Sequence of the second protein:
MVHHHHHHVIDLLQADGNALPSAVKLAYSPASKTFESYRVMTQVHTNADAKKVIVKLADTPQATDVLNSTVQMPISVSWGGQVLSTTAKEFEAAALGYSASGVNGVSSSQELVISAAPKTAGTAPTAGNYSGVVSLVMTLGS

The following describes two proteins that form a bound complex.

Contacts between the two chains:
Residue R92 in the first protein contacts residue T139 in the second protein (closest heavy-atom distance 3.1 Å).
Residue E115 in the first protein contacts residue G132 in the second protein (closest heavy-atom distance 3.2 Å).
Residue T113 in the first protein interacts with residue Y28 in the second protein (closest heavy-atom distance 3.4 Å).
Residue V118 in the first protein contacts residue V134 in the second protein (closest heavy-atom distance 3.6 Å).
Residue R92 in the first protein interacts with residue L140 in the second protein (closest heavy-atom distance 2.2 Å).
Residue E50 in the first protein interacts with residue K56 in the second protein (closest heavy-atom distance 3.1 Å).
Residue I9 in the first protein is in contact with residue I10 in the second protein (closest heavy-atom distance 3.5 Å).
Residue E48 in the first protein contacts residue S142 in the second protein (closest heavy-atom distance 2.7 Å).
Residue I114 in the first protein is in contact with residue S131 in the second protein (closest heavy-atom distance 3.4 Å).
Residue N119 in the first protein is in contact with residue V134 in the second protein (closest heavy-atom distance 2.9 Å).
Residue I114 in the first protein is in contact with residue Y130 in the second protein (closest heavy-atom distance 2.7 Å).
Residue S117 in the first protein interacts with residue V133 in the second protein (closest heavy-atom distance 3.1 Å).
Residue I121 in the first protein is in contact with residue M138 in the second protein (closest heavy-atom distance 2.8 Å).
Residue L116 in the first protein is in contact with residue V24 in the second protein (closest heavy-atom distance 3.5 Å).
Residue Y122 in the first protein interacts with residue D11 in the second protein (closest heavy-atom distance 3.4 Å).
Residue S117 in the first protein is in contact with residue A23 in the second protein (closest heavy-atom distance 3.6 Å).
Residue L116 in the first protein is in contact with residue V133 in the second protein (closest heavy-atom distance 3.4 Å).
Residue S117 in the first protein is in contact with residue V134 in the second protein (closest heavy-atom distance 3.0 Å).
Residue L116 in the first protein contacts residue V134 in the second protein (closest heavy-atom distance 3.6 Å).
Residue S10 in the first protein interacts with residue H8 in the second protein (closest heavy-atom distance 3.2 Å).
Residue S117 in the first protein interacts with residue G132 in the second protein (closest heavy-atom distance 3.3 Å).
Residue G44 in the first protein contacts residue S142 in the second protein (closest heavy-atom distance 3.7 Å).
Residue N182 in the first protein is in contact with residue S142 in the second protein (closest heavy-atom distance 2.4 Å).
Residue Y7 in the first protein is in contact with residue V9 in the second protein (closest heavy-atom distance 3.5 Å).
Residue Y7 in the first protein is in contact with residue H6 in the second protein (closest heavy-atom distance 3.1 Å).
Residue A123 in the first protein interacts with residue T139 in the second protein (closest heavy-atom distance 2.9 Å).
Residue Y122 in the first protein contacts residue M138 in the second protein (closest heavy-atom distance 3.6 Å).
Residue T113 in the first protein interacts with residue L26 in the second protein (closest heavy-atom distance 3.9 Å).
Residue M5 in the first protein interacts with residue D11 in the second protein (closest heavy-atom distance 3.9 Å).
Residue N119 in the first protein interacts with residue L136 in the second protein (closest heavy-atom distance 2.9 Å).
Residue P8 in the first protein interacts with residue H8 in the second protein (closest heavy-atom distance 3.3 Å).
Residue I114 in the first protein interacts with residue K25 in the second protein (closest heavy-atom distance 2.8 Å).
Residue V118 in the first protein interacts with residue V24 in the second protein (closest heavy-atom distance 3.9 Å).
Residue R92 in the first protein contacts residue I54 in the second protein (closest heavy-atom distance 3.6 Å).
Residue I121 in the first protein contacts residue L136 in the second protein (closest heavy-atom distance 2.5 Å).
Residue N119 in the first protein is in contact with residue S135 in the second protein (closest heavy-atom distance 3.2 Å).
Residue I6 in the first protein is in contact with residue V9 in the second protein (closest heavy-atom distance 3.8 Å).
Residue Y122 in the first protein interacts with residue I10 in the second protein (closest heavy-atom distance 3.5 Å).
Residue K26 in the first protein interacts with residue D11 in the second protein (closest heavy-atom distance 2.9 Å).
Residue Y122 in the first protein is in contact with residue L12 in the second protein (closest heavy-atom distance 3.2 Å).
Residue I120 in the first protein interacts with residue L12 in the second protein (closest heavy-atom distance 3.7 Å).
Residue Y94 in the first protein interacts with residue K56 in the second protein (closest heavy-atom distance 3.3 Å).
Residue L116 in the first protein interacts with residue Q62 in the second protein (closest heavy-atom distance 3.7 Å).
Residue L125 in the first protein is in contact with residue G141 in the second protein (closest heavy-atom distance 3.3 Å).
Residue T113 in the first protein contacts residue N129 in the second protein (closest heavy-atom distance 3.0 Å).
Residue I121 in the first protein contacts residue V137 in the second protein (closest heavy-atom distance 3.2 Å).
Residue S117 in the first protein contacts residue S22 in the second protein (closest heavy-atom distance 3.0 Å).
Residue V118 in the first protein contacts residue S22 in the second protein (closest heavy-atom distance 2.2 Å).
Residue I114 in the first protein interacts with residue N129 in the second protein (closest heavy-atom distance 2.8 Å).
Residue I9 in the first protein is in contact with residue H8 in the second protein (closest heavy-atom distance 3.0 Å).
Residue L116 in the first protein is in contact with residue G132 in the second protein (closest heavy-atom distance 3.2 Å).
Residue A123 in the first protein is in contact with residue M138 in the second protein (closest heavy-atom distance 3.1 Å).
Residue N182 in the first protein contacts residue K52 in the second protein (closest heavy-atom distance 3.9 Å).
Residue P8 in the first protein contacts residue H6 in the second protein (closest heavy-atom distance 3.5 Å).
Residue Y184 in the first protein contacts residue S142 in the second protein (closest heavy-atom distance 2.8 Å).
Residue R92 in the first protein is in contact with residue G141 in the second protein (closest heavy-atom distance 3.6 Å).
Residue R156 in the first protein contacts residue S142 in the second protein (closest heavy-atom distance 3.6 Å).
Residue K11 in the first protein contacts residue H6 in the second protein (closest heavy-atom distance 3.6 Å).
Residue I120 in the first protein contacts residue L136 in the second protein (closest heavy-atom distance 3.4 Å).
Residue I209 in the first protein is in contact with residue H3 in the second protein (closest heavy-atom distance 3.8 Å).

Sequence of the first protein:
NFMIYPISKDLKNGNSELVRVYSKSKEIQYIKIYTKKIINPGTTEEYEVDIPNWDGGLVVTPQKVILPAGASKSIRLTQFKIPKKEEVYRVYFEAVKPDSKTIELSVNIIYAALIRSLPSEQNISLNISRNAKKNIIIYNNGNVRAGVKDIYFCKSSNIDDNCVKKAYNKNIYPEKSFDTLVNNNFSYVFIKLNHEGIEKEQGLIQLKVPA